Interface contacts:
Residue P8 in chain B interacts with residue R31 in chain A (closest heavy-atom distance 4.9 Å).
Residue H7 in chain B contacts residue A32 in chain A (closest heavy-atom distance 4.5 Å).
Residue H7 in chain B interacts with residue L28 in chain A (closest heavy-atom distance 4.6 Å).
Residue H7 in chain B is in contact with residue A35 in chain A (closest heavy-atom distance 3.5 Å).
Residue G82 in chain B contacts residue V33 in chain A (closest heavy-atom distance 4.3 Å).
Residue Q44 in chain B is in contact with residue T25 in chain A (closest heavy-atom distance 4.1 Å).
Residue P8 in chain B interacts with residue A35 in chain A (closest heavy-atom distance 3.5 Å).
Residue G82 in chain B contacts residue A32 in chain A (closest heavy-atom distance 4.5 Å).
Residue R80 in chain B contacts residue N29 in chain A (closest heavy-atom distance 4.4 Å).
Residue D3 in chain B interacts with residue K24 in chain A (closest heavy-atom distance 4.1 Å).
Residue I81 in chain B contacts residue N29 in chain A (closest heavy-atom distance 4.9 Å).
Residue K6 in chain B interacts with residue L28 in chain A (closest heavy-atom distance 3.6 Å).
Residue Q44 in chain B interacts with residue L28 in chain A (closest heavy-atom distance 3.5 Å).
Residue V83 in chain B contacts residue A36 in chain A (closest heavy-atom distance 4.1 Å).
Residue Y45 in chain B contacts residue L28 in chain A (closest heavy-atom distance 3.8 Å).
Residue G82 in chain B interacts with residue N29 in chain A (closest heavy-atom distance 4.9 Å).
Residue I5 in chain B is in contact with residue L28 in chain A (closest heavy-atom distance 3.6 Å).
Residue K6 in chain B is in contact with residue R31 in chain A (closest heavy-atom distance 3.8 Å).
Residue I81 in chain B contacts residue A32 in chain A (closest heavy-atom distance 4.2 Å).
Residue V10 in chain B contacts residue A35 in chain A (closest heavy-atom distance 3.1 Å).
Residue V10 in chain B is in contact with residue A36 in chain A (closest heavy-atom distance 3.3 Å).
Residue V10 in chain B interacts with residue G37 in chain A (closest heavy-atom distance 5.0 Å).
Residue H7 in chain B interacts with residue R31 in chain A (closest heavy-atom distance 4.0 Å).
Residue P8 in chain B is in contact with residue A32 in chain A (closest heavy-atom distance 3.6 Å).
Residue V83 in chain B contacts residue A32 in chain A (closest heavy-atom distance 4.6 Å).

Sequence of chain A:
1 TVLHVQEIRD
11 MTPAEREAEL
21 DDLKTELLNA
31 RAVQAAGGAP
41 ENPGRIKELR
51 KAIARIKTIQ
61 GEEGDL

Sequence of chain B:
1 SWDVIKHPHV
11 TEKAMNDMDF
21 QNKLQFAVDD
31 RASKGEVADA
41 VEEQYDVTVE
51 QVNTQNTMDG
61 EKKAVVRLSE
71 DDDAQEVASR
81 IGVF

The following describes two proteins that form a bound complex.